Sequence of chain A:
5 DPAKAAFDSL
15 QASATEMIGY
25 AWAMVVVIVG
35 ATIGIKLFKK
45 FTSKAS

Sequence of chain B:
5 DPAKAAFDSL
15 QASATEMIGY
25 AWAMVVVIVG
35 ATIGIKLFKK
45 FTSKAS

Residue-level contacts at the interface:
Residue I39 in chain B is in contact with residue F45 in chain A (closest heavy-atom distance 4.9 Å).
Residue I32 in chain B is in contact with residue F45 in chain A (closest heavy-atom distance 4.4 Å).
Residue I32 in chain B is in contact with residue L41 in chain A (closest heavy-atom distance 4.7 Å).
Residue I32 in chain B contacts residue K44 in chain A (closest heavy-atom distance 4.8 Å).
Residue I39 in chain B interacts with residue K48 in chain A (closest heavy-atom distance 4.3 Å).
Residue A35 in chain B is in contact with residue F45 in chain A (closest heavy-atom distance 4.2 Å).
Residue T36 in chain B contacts residue K48 in chain A (closest heavy-atom distance 3.3 Å).
Residue K43 in chain B interacts with residue S50 in chain A (closest heavy-atom distance 4.0 Å).
Residue T36 in chain B interacts with residue F45 in chain A (closest heavy-atom distance 4.2 Å).
Residue K43 in chain B interacts with residue K48 in chain A (closest heavy-atom distance 3.3 Å).

These two protein chains interact to form a complex.